These two protein chains interact to form a complex.

Sequence of chain B:
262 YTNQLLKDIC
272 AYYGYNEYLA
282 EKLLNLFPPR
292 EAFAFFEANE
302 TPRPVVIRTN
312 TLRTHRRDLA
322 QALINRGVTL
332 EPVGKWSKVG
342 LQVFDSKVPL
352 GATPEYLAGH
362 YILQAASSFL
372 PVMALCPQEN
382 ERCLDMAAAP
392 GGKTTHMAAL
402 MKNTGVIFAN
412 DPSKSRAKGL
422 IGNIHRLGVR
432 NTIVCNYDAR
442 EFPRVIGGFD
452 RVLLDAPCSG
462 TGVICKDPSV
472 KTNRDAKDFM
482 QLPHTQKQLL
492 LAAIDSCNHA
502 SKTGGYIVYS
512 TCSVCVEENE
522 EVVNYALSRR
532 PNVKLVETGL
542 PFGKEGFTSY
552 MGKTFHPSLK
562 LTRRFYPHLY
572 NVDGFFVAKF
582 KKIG

Sequence of chain A:
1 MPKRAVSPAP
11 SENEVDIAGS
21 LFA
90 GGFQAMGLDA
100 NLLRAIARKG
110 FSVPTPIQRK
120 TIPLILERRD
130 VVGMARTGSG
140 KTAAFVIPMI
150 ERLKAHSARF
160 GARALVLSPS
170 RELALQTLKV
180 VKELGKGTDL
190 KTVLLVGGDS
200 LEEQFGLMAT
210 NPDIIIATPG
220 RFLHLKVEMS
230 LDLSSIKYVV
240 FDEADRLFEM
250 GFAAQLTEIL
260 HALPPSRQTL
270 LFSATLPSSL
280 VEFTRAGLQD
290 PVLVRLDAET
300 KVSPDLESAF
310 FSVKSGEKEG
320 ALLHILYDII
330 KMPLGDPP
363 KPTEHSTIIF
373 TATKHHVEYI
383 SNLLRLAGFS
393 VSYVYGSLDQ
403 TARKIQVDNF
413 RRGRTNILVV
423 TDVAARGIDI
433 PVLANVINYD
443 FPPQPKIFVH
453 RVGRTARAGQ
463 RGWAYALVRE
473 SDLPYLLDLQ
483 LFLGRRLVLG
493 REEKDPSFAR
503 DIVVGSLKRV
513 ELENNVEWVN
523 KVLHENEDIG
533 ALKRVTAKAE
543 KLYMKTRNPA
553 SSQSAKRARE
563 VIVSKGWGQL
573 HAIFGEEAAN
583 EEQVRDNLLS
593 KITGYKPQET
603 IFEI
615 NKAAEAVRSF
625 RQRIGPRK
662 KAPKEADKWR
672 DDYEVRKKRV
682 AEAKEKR

Contacts between the two chains:
Residue L21 in chain A contacts residue I325 in chain B (closest heavy-atom distance 3.5 Å).
Residue R284 in chain A interacts with residue N326 in chain B (closest heavy-atom distance 4.5 Å).
Residue L21 in chain A contacts residue N326 in chain B (closest heavy-atom distance 4.4 Å).